Residue-level contacts at the interface:
Residue Y163 in protein 1 is in contact with residue I401 in protein 2 (closest heavy-atom distance 3.2 Å).
Residue E432 in protein 1 interacts with residue Q236 in protein 2 (closest heavy-atom distance 2.6 Å).
Residue R426 in protein 1 is in contact with residue N466 in protein 2 (closest heavy-atom distance 3.2 Å).
Residue N548 in protein 1 contacts residue I540 in protein 2 (closest heavy-atom distance 3.2 Å).
Residue S560 in protein 1 contacts residue N552 in protein 2 (closest heavy-atom distance 2.6 Å).
Residue E216 in protein 1 interacts with residue N98 in protein 2 (closest heavy-atom distance 3.2 Å).
Residue F425 in protein 1 interacts with residue K469 in protein 2 (closest heavy-atom distance 3.2 Å).
Residue E386 in protein 1 is in contact with residue N464 in protein 2 (closest heavy-atom distance 3.1 Å).
Residue T492 in protein 1 contacts residue D502 in protein 2 (closest heavy-atom distance 2.9 Å).
Residue E216 in protein 1 contacts residue R96 in protein 2 (closest heavy-atom distance 1.4 Å).
Residue A417 in protein 1 is in contact with residue M450 in protein 2 (closest heavy-atom distance 2.5 Å).
Residue F213 in protein 1 is in contact with residue I101 in protein 2 (closest heavy-atom distance 3.2 Å).
Residue T567 in protein 1 is in contact with residue G562 in protein 2 (closest heavy-atom distance 2.4 Å).
Residue G418 in protein 1 contacts residue H452 in protein 2 (closest heavy-atom distance 3.2 Å).
Residue S537 in protein 1 contacts residue A529 in protein 2 (closest heavy-atom distance 3.1 Å).
Residue N513 in protein 1 is in contact with residue G505 in protein 2 (closest heavy-atom distance 3.0 Å).
Residue E266 in protein 1 interacts with residue R122 in protein 2 (closest heavy-atom distance 3.2 Å).
Residue R271 in protein 1 interacts with residue D164 in protein 2 (closest heavy-atom distance 3.2 Å).
Residue E428 in protein 1 is in contact with residue N466 in protein 2 (closest heavy-atom distance 2.9 Å).
Residue S356 in protein 1 is in contact with residue G369 in protein 2 (closest heavy-atom distance 3.1 Å).
Residue I400 in protein 1 interacts with residue H272 in protein 2 (closest heavy-atom distance 3.0 Å).
Residue R474 in protein 1 is in contact with residue H467 in protein 2 (closest heavy-atom distance 3.1 Å).
Residue I509 in protein 1 is in contact with residue M519 in protein 2 (closest heavy-atom distance 3.0 Å).
Residue R411 in protein 1 interacts with residue H452 in protein 2 (closest heavy-atom distance 2.8 Å).
Residue T545 in protein 1 interacts with residue G538 in protein 2 (closest heavy-atom distance 3.1 Å).
Residue N515 in protein 1 contacts residue D520 in protein 2 (closest heavy-atom distance 2.9 Å).
Residue T494 in protein 1 interacts with residue D502 in protein 2 (closest heavy-atom distance 3.0 Å).
Residue D384 in protein 1 contacts residue N464 in protein 2 (closest heavy-atom distance 3.1 Å).
Residue T424 in protein 1 contacts residue G470 in protein 2 (closest heavy-atom distance 2.7 Å).
Residue M233 in protein 1 contacts residue E391 in protein 2 (closest heavy-atom distance 2.7 Å).
Residue G538 in protein 1 interacts with residue K530 in protein 2 (closest heavy-atom distance 3.0 Å).
Residue A417 in protein 1 is in contact with residue H452 in protein 2 (closest heavy-atom distance 3.2 Å).
Residue A553 in protein 1 contacts residue T545 in protein 2 (closest heavy-atom distance 3.2 Å).
Residue E543 in protein 1 contacts residue I540 in protein 2 (closest heavy-atom distance 2.4 Å).
Residue S125 in protein 1 is in contact with residue I401 in protein 2 (closest heavy-atom distance 3.0 Å).
Residue R426 in protein 1 contacts residue I460 in protein 2 (closest heavy-atom distance 3.2 Å).
Residue N496 in protein 1 interacts with residue D502 in protein 2 (closest heavy-atom distance 3.0 Å).
Residue E420 in protein 1 interacts with residue Q472 in protein 2 (closest heavy-atom distance 3.0 Å).
Residue N541 in protein 1 is in contact with residue L534 in protein 2 (closest heavy-atom distance 3.1 Å).
Residue H363 in protein 1 interacts with residue A373 in protein 2 (closest heavy-atom distance 2.9 Å).
Residue D392 in protein 1 contacts residue N458 in protein 2 (closest heavy-atom distance 2.9 Å).
Residue H363 in protein 1 contacts residue A372 in protein 2 (closest heavy-atom distance 3.2 Å).
Residue H272 in protein 1 interacts with residue D444 in protein 2 (closest heavy-atom distance 3.2 Å).
Residue G422 in protein 1 is in contact with residue Q472 in protein 2 (closest heavy-atom distance 2.7 Å).
Residue T567 in protein 1 contacts residue G559 in protein 2 (closest heavy-atom distance 2.7 Å).
Residue L385 in protein 1 is in contact with residue N464 in protein 2 (closest heavy-atom distance 2.9 Å).
Residue N533 in protein 1 interacts with residue I524 in protein 2 (closest heavy-atom distance 3.2 Å).
Residue D539 in protein 1 contacts residue D531 in protein 2 (closest heavy-atom distance 2.1 Å).
Residue N546 in protein 1 interacts with residue D539 in protein 2 (closest heavy-atom distance 2.9 Å).
Residue A561 in protein 1 is in contact with residue A553 in protein 2 (closest heavy-atom distance 2.4 Å).
Residue R421 in protein 1 contacts residue D431 in protein 2 (closest heavy-atom distance 2.9 Å).
Residue I438 in protein 1 contacts residue L377 in protein 2 (closest heavy-atom distance 3.0 Å).
Residue E564 in protein 1 contacts residue A557 in protein 2 (closest heavy-atom distance 3.2 Å).
Residue F414 in protein 1 contacts residue M450 in protein 2 (closest heavy-atom distance 3.2 Å).
Residue Y127 in protein 1 is in contact with residue I398 in protein 2 (closest heavy-atom distance 3.1 Å).
Residue S568 in protein 1 contacts residue S560 in protein 2 (closest heavy-atom distance 2.6 Å).
Residue N546 in protein 1 contacts residue I540 in protein 2 (closest heavy-atom distance 3.1 Å).
Residue S576 in protein 1 is in contact with residue A569 in protein 2 (closest heavy-atom distance 2.5 Å).
Residue S537 in protein 1 is in contact with residue K530 in protein 2 (closest heavy-atom distance 3.1 Å).
Residue N581 in protein 1 interacts with residue L573 in protein 2 (closest heavy-atom distance 3.2 Å).

These two protein chains interact to form a complex.

Sequence of protein 1:
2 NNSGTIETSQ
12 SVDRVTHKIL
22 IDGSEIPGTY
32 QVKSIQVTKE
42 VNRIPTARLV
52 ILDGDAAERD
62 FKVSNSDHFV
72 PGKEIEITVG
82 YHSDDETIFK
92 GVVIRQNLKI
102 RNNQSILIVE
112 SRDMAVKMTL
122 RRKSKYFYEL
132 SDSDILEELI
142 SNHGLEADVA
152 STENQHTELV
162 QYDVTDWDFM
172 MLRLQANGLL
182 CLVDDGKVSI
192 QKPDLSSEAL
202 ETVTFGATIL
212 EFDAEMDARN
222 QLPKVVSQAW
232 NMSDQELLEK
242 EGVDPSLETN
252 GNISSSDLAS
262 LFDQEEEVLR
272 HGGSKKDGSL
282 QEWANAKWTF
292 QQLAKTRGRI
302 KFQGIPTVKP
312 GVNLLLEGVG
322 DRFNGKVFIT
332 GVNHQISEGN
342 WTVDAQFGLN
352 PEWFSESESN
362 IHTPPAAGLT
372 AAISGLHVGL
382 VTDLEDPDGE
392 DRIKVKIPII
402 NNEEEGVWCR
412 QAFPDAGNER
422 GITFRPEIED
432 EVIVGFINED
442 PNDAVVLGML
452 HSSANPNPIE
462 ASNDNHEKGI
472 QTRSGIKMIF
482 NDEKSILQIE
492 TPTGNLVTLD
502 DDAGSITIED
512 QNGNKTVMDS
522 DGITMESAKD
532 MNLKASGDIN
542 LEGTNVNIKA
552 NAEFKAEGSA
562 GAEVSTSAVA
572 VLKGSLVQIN

Sequence of protein 2:
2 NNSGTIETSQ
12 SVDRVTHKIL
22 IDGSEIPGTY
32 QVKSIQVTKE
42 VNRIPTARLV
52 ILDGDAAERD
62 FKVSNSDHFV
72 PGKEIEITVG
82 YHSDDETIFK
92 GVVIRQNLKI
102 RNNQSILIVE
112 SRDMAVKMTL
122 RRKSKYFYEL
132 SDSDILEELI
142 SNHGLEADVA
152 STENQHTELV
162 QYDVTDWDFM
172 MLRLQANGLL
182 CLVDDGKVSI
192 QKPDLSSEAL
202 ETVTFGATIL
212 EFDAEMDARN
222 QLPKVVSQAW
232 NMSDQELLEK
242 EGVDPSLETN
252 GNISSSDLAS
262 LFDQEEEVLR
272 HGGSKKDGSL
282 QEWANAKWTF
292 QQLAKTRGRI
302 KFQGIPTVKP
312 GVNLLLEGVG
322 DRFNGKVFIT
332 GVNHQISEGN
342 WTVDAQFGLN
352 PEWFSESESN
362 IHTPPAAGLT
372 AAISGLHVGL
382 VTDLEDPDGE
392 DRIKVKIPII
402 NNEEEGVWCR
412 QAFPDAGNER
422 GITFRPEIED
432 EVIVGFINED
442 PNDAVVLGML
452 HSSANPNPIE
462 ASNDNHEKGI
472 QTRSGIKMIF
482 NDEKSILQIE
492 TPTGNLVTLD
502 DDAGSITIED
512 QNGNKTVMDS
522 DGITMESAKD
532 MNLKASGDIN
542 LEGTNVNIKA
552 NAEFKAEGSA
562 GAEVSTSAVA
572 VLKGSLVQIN